Interface contacts:
Residue P52 in protein 1 interacts with residue Y127 in protein 2 (closest heavy-atom distance 3.8 Å).
Residue W43 in protein 1 interacts with residue P25 in protein 2 (closest heavy-atom distance 3.2 Å).
Residue A102 in protein 1 interacts with residue K110 in protein 2 (closest heavy-atom distance 2.4 Å).
Residue V476 in protein 1 interacts with residue P64 in protein 2 (closest heavy-atom distance 3.3 Å).
Residue M518 in protein 1 is in contact with residue R176 in protein 2 (closest heavy-atom distance 2.9 Å).
Residue S475 in protein 1 contacts residue Q63 in protein 2 (closest heavy-atom distance 3.2 Å).
Residue S520 in protein 1 interacts with residue P174 in protein 2 (closest heavy-atom distance 2.9 Å).
Residue S511 in protein 1 contacts residue Y127 in protein 2 (closest heavy-atom distance 3.7 Å).
Residue N47 in protein 1 contacts residue P23 in protein 2 (closest heavy-atom distance 3.8 Å).
Residue L79 in protein 1 contacts residue Y127 in protein 2 (closest heavy-atom distance 3.5 Å).
Residue T189 in protein 1 is in contact with residue Y172 in protein 2 (closest heavy-atom distance 3.5 Å).
Residue R508 in protein 1 contacts residue P64 in protein 2 (closest heavy-atom distance 3.8 Å).
Residue F106 in protein 1 is in contact with residue F106 in protein 2 (closest heavy-atom distance 2.1 Å).
Residue I519 in protein 1 interacts with residue R176 in protein 2 (closest heavy-atom distance 3.9 Å).
Residue A142 in protein 1 interacts with residue D138 in protein 2 (closest heavy-atom distance 2.8 Å).
Residue G103 in protein 1 contacts residue A108 in protein 2 (closest heavy-atom distance 3.3 Å).
Residue R140 in protein 1 contacts residue R140 in protein 2 (closest heavy-atom distance 2.7 Å).
Residue N510 in protein 1 interacts with residue L128 in protein 2 (closest heavy-atom distance 3.6 Å).
Residue G103 in protein 1 is in contact with residue R140 in protein 2 (closest heavy-atom distance 3.4 Å).
Residue A105 in protein 1 contacts residue R140 in protein 2 (closest heavy-atom distance 3.5 Å).
Residue N510 in protein 1 contacts residue S125 in protein 2 (closest heavy-atom distance 2.1 Å).
Residue E50 in protein 1 is in contact with residue T130 in protein 2 (closest heavy-atom distance 3.1 Å).
Residue F182 in protein 1 interacts with residue R176 in protein 2 (closest heavy-atom distance 2.8 Å).
Residue E185 in protein 1 contacts residue R176 in protein 2 (closest heavy-atom distance 2.4 Å).
Residue E50 in protein 1 interacts with residue Y127 in protein 2 (closest heavy-atom distance 0.7 Å).
Residue F182 in protein 1 interacts with residue S177 in protein 2 (closest heavy-atom distance 3.6 Å).
Residue V101 in protein 1 is in contact with residue K110 in protein 2 (closest heavy-atom distance 1.4 Å).
Residue L100 in protein 1 interacts with residue Y172 in protein 2 (closest heavy-atom distance 3.2 Å).
Residue Q48 in protein 1 interacts with residue T130 in protein 2 (closest heavy-atom distance 3.2 Å).
Residue A105 in protein 1 interacts with residue A105 in protein 2 (closest heavy-atom distance 2.9 Å).
Residue N104 in protein 1 is in contact with residue A105 in protein 2 (closest heavy-atom distance 3.1 Å).
Residue N104 in protein 1 is in contact with residue R140 in protein 2 (closest heavy-atom distance 3.1 Å).
Residue N104 in protein 1 is in contact with residue F106 in protein 2 (closest heavy-atom distance 3.4 Å).
Residue A142 in protein 1 contacts residue R140 in protein 2 (closest heavy-atom distance 3.4 Å).
Residue Q48 in protein 1 is in contact with residue H134 in protein 2 (closest heavy-atom distance 2.7 Å).
Residue N510 in protein 1 contacts residue Y127 in protein 2 (closest heavy-atom distance 3.0 Å).
Residue K187 in protein 1 contacts residue Y172 in protein 2 (closest heavy-atom distance 0.3 Å).
Residue A102 in protein 1 contacts residue G109 in protein 2 (closest heavy-atom distance 3.9 Å).
Residue D468 in protein 1 contacts residue P64 in protein 2 (closest heavy-atom distance 3.6 Å).
Residue F139 in protein 1 is in contact with residue R140 in protein 2 (closest heavy-atom distance 3.5 Å).
Residue S520 in protein 1 interacts with residue R176 in protein 2 (closest heavy-atom distance 3.6 Å).
Residue G103 in protein 1 interacts with residue S107 in protein 2 (closest heavy-atom distance 3.7 Å).
Residue E50 in protein 1 is in contact with residue A126 in protein 2 (closest heavy-atom distance 3.8 Å).
Residue A102 in protein 1 is in contact with residue A108 in protein 2 (closest heavy-atom distance 3.6 Å).
Residue Q479 in protein 1 is in contact with residue P64 in protein 2 (closest heavy-atom distance 3.5 Å).
Residue P211 in protein 1 contacts residue Y127 in protein 2 (closest heavy-atom distance 2.6 Å).
Residue W512 in protein 1 interacts with residue Y127 in protein 2 (closest heavy-atom distance 3.6 Å).
Residue F517 in protein 1 contacts residue R176 in protein 2 (closest heavy-atom distance 3.8 Å).
Residue I212 in protein 1 contacts residue L128 in protein 2 (closest heavy-atom distance 3.4 Å).
Residue I212 in protein 1 interacts with residue Y127 in protein 2 (closest heavy-atom distance 3.5 Å).
Residue E183 in protein 1 interacts with residue R176 in protein 2 (closest heavy-atom distance 3.1 Å).
Residue R508 in protein 1 contacts residue N124 in protein 2 (closest heavy-atom distance 1.1 Å).
Residue Y80 in protein 1 interacts with residue G131 in protein 2 (closest heavy-atom distance 1.8 Å).
Residue E50 in protein 1 interacts with residue L128 in protein 2 (closest heavy-atom distance 3.1 Å).
Residue V476 in protein 1 contacts residue Q63 in protein 2 (closest heavy-atom distance 2.9 Å).
Residue E185 in protein 1 is in contact with residue P174 in protein 2 (closest heavy-atom distance 3.8 Å).
Residue F182 in protein 1 contacts residue A108 in protein 2 (closest heavy-atom distance 3.5 Å).
Residue N510 in protein 1 interacts with residue N124 in protein 2 (closest heavy-atom distance 2.7 Å).
Residue T141 in protein 1 is in contact with residue R140 in protein 2 (closest heavy-atom distance 3.5 Å).
Residue A180 in protein 1 interacts with residue S179 in protein 2 (closest heavy-atom distance 3.7 Å).

Sequence of protein 1:
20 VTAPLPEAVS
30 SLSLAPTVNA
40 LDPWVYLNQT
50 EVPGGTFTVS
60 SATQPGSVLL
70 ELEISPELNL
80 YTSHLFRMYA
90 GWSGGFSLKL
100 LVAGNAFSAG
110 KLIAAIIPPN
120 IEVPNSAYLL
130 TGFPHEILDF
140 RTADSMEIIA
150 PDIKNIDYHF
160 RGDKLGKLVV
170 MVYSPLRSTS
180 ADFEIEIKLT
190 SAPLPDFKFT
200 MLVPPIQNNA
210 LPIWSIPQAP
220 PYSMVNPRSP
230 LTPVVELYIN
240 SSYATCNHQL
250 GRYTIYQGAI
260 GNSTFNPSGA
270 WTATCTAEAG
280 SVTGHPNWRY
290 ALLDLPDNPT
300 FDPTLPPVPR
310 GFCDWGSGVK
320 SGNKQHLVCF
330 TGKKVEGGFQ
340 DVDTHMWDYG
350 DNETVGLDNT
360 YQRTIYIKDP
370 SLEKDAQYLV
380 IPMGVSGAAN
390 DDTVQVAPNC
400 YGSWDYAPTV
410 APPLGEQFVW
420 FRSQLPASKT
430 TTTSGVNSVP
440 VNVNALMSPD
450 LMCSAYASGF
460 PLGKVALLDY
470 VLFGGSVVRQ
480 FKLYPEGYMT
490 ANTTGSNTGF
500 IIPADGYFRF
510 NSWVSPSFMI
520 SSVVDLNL

Sequence of protein 2:
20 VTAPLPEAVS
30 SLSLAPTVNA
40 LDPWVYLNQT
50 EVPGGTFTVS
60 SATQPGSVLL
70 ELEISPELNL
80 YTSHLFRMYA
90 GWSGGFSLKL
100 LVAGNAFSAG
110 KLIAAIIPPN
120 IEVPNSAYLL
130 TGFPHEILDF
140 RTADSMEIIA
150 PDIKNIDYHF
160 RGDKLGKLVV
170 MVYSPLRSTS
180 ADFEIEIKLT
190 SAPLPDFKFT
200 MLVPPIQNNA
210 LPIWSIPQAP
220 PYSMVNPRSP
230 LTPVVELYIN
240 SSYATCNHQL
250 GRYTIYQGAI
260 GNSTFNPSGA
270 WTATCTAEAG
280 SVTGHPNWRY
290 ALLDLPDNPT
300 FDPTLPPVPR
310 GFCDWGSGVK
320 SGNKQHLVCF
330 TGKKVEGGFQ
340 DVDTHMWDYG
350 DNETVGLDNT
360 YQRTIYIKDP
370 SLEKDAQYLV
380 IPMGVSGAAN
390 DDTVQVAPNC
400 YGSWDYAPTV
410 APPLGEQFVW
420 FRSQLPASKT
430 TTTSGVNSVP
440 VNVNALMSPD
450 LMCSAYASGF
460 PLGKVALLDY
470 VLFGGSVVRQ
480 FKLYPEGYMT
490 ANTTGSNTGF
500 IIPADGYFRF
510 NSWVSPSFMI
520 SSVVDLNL

These two protein chains interact to form a complex.